The following describes two proteins that form a bound complex.

Sequence of protein 2:
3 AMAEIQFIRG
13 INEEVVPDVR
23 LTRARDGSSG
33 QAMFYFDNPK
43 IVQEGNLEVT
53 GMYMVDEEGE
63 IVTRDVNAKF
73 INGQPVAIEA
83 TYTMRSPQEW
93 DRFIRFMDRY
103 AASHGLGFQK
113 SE

Interface contacts:
Residue S487 in protein 1 interacts with residue A26 in protein 2 (closest heavy-atom distance 3.6 Å).
Residue E485 in protein 1 is in contact with residue R87 in protein 2 (closest heavy-atom distance 4.2 Å).
Residue E492 in protein 1 contacts residue R22 in protein 2 (closest heavy-atom distance 4.2 Å).
Residue Q490 in protein 1 contacts residue R27 in protein 2 (closest heavy-atom distance 4.2 Å).
Residue L486 in protein 1 is in contact with residue T85 in protein 2 (closest heavy-atom distance 4.4 Å).
Residue F495 in protein 1 contacts residue V21 in protein 2 (closest heavy-atom distance 3.1 Å).
Residue E489 in protein 1 contacts residue A26 in protein 2 (closest heavy-atom distance 3.6 Å).
Residue F495 in protein 1 contacts residue Q111 in protein 2 (closest heavy-atom distance 4.4 Å).
Residue L486 in protein 1 interacts with residue G32 in protein 2 (closest heavy-atom distance 3.6 Å).
Residue F495 in protein 1 interacts with residue G107 in protein 2 (closest heavy-atom distance 3.9 Å).
Residue W493 in protein 1 contacts residue F110 in protein 2 (closest heavy-atom distance 4.0 Å).
Residue E489 in protein 1 interacts with residue Q33 in protein 2 (closest heavy-atom distance 3.7 Å).
Residue D483 in protein 1 contacts residue T85 in protein 2 (closest heavy-atom distance 4.0 Å).
Residue Y496 in protein 1 interacts with residue R22 in protein 2 (closest heavy-atom distance 4.1 Å).
Residue Q490 in protein 1 is in contact with residue R25 in protein 2 (closest heavy-atom distance 3.1 Å).
Residue S487 in protein 1 interacts with residue S31 in protein 2 (closest heavy-atom distance 3.8 Å).
Residue F495 in protein 1 contacts residue M99 in protein 2 (closest heavy-atom distance 4.3 Å).
Residue G494 in protein 1 contacts residue V21 in protein 2 (closest heavy-atom distance 3.6 Å).
Residue E489 in protein 1 is in contact with residue G32 in protein 2 (closest heavy-atom distance 3.7 Å).
Residue F495 in protein 1 interacts with residue P19 in protein 2 (closest heavy-atom distance 4.0 Å).
Residue G494 in protein 1 contacts residue K112 in protein 2 (closest heavy-atom distance 4.3 Å).
Residue W493 in protein 1 interacts with residue R22 in protein 2 (closest heavy-atom distance 4.0 Å).
Residue W493 in protein 1 contacts residue K112 in protein 2 (closest heavy-atom distance 4.0 Å).
Residue F495 in protein 1 interacts with residue F110 in protein 2 (closest heavy-atom distance 3.9 Å).
Residue E492 in protein 1 contacts residue K112 in protein 2 (closest heavy-atom distance 4.3 Å).
Residue W493 in protein 1 contacts residue I96 in protein 2 (closest heavy-atom distance 3.9 Å).
Residue W493 in protein 1 is in contact with residue L23 in protein 2 (closest heavy-atom distance 3.1 Å).
Residue Q497 in protein 1 is in contact with residue L108 in protein 2 (closest heavy-atom distance 3.8 Å).
Residue L486 in protein 1 interacts with residue S31 in protein 2 (closest heavy-atom distance 3.7 Å).
Residue W493 in protein 1 is in contact with residue S113 in protein 2 (closest heavy-atom distance 4.4 Å).
Residue P488 in protein 1 interacts with residue R27 in protein 2 (closest heavy-atom distance 4.1 Å).
Residue Q497 in protein 1 is in contact with residue G107 in protein 2 (closest heavy-atom distance 4.3 Å).
Residue E489 in protein 1 contacts residue R25 in protein 2 (closest heavy-atom distance 3.8 Å).
Residue D483 in protein 1 interacts with residue R87 in protein 2 (closest heavy-atom distance 3.8 Å).
Residue E489 in protein 1 is in contact with residue T24 in protein 2 (closest heavy-atom distance 3.3 Å).
Residue Y496 in protein 1 is in contact with residue Q111 in protein 2 (closest heavy-atom distance 4.3 Å).
Residue S487 in protein 1 is in contact with residue R27 in protein 2 (closest heavy-atom distance 4.4 Å).
Residue G494 in protein 1 interacts with residue Q111 in protein 2 (closest heavy-atom distance 3.4 Å).
Residue Y496 in protein 1 is in contact with residue F110 in protein 2 (closest heavy-atom distance 4.2 Å).
Residue L486 in protein 1 contacts residue M86 in protein 2 (closest heavy-atom distance 3.2 Å).
Residue G494 in protein 1 interacts with residue F110 in protein 2 (closest heavy-atom distance 3.0 Å).
Residue V491 in protein 1 interacts with residue T24 in protein 2 (closest heavy-atom distance 4.2 Å).
Residue L486 in protein 1 interacts with residue Q33 in protein 2 (closest heavy-atom distance 4.1 Å).
Residue E492 in protein 1 contacts residue L23 in protein 2 (closest heavy-atom distance 4.2 Å).
Residue V491 in protein 1 is in contact with residue S113 in protein 2 (closest heavy-atom distance 3.3 Å).
Residue F495 in protein 1 interacts with residue L108 in protein 2 (closest heavy-atom distance 3.7 Å).
Residue F495 in protein 1 is in contact with residue D20 in protein 2 (closest heavy-atom distance 4.2 Å).
Residue E492 in protein 1 interacts with residue S113 in protein 2 (closest heavy-atom distance 2.7 Å).
Residue Q490 in protein 1 interacts with residue A26 in protein 2 (closest heavy-atom distance 3.9 Å).
Residue Q497 in protein 1 is in contact with residue G109 in protein 2 (closest heavy-atom distance 3.8 Å).
Residue L486 in protein 1 contacts residue R87 in protein 2 (closest heavy-atom distance 4.3 Å).
Residue W493 in protein 1 interacts with residue W92 in protein 2 (closest heavy-atom distance 3.9 Å).
Residue F495 in protein 1 contacts residue G109 in protein 2 (closest heavy-atom distance 2.9 Å).
Residue W493 in protein 1 is in contact with residue Q111 in protein 2 (closest heavy-atom distance 4.1 Å).
Residue W493 in protein 1 contacts residue R25 in protein 2 (closest heavy-atom distance 3.5 Å).
Residue V491 in protein 1 interacts with residue R25 in protein 2 (closest heavy-atom distance 3.5 Å).
Residue Y496 in protein 1 contacts residue G109 in protein 2 (closest heavy-atom distance 2.8 Å).
Residue F495 in protein 1 is in contact with residue A103 in protein 2 (closest heavy-atom distance 3.5 Å).
Residue V491 in protein 1 contacts residue E114 in protein 2 (closest heavy-atom distance 4.1 Å).
Residue P488 in protein 1 interacts with residue A26 in protein 2 (closest heavy-atom distance 4.2 Å).

Sequence of protein 1:
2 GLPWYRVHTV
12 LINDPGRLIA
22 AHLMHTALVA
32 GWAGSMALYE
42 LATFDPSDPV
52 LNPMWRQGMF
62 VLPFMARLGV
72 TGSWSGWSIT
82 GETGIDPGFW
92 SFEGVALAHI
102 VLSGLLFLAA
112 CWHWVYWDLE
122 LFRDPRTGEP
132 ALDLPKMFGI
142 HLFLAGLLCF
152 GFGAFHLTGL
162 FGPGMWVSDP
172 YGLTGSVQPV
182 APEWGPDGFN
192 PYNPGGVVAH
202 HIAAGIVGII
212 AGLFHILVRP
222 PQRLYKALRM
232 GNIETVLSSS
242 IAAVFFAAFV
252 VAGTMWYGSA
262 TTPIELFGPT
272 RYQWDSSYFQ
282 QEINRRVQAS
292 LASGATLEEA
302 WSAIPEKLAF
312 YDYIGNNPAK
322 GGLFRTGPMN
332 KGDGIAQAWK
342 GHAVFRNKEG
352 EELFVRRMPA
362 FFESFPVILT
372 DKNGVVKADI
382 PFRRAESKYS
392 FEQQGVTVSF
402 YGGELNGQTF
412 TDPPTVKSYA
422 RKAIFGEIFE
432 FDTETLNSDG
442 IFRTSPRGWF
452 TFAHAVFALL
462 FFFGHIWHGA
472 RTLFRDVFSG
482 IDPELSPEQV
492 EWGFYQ